Sequence of protein 1:
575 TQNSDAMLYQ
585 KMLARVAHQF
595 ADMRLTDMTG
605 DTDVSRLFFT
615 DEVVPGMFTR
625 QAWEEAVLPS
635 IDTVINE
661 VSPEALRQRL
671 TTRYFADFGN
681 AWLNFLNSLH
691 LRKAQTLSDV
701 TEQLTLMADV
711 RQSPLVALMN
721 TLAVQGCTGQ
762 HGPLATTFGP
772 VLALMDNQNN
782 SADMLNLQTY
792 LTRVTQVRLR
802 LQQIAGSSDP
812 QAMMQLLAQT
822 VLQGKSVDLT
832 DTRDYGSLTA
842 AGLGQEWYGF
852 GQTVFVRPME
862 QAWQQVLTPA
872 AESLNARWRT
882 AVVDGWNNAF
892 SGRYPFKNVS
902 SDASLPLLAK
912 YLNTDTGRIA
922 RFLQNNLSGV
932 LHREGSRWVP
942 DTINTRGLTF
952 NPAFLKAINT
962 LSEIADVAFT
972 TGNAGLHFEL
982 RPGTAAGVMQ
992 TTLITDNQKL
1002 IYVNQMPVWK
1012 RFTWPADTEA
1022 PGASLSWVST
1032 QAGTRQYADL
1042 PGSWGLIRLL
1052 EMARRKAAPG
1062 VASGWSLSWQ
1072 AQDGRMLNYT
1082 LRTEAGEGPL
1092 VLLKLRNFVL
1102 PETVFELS

These two protein chains interact to form a complex.

Sequence of protein 2:
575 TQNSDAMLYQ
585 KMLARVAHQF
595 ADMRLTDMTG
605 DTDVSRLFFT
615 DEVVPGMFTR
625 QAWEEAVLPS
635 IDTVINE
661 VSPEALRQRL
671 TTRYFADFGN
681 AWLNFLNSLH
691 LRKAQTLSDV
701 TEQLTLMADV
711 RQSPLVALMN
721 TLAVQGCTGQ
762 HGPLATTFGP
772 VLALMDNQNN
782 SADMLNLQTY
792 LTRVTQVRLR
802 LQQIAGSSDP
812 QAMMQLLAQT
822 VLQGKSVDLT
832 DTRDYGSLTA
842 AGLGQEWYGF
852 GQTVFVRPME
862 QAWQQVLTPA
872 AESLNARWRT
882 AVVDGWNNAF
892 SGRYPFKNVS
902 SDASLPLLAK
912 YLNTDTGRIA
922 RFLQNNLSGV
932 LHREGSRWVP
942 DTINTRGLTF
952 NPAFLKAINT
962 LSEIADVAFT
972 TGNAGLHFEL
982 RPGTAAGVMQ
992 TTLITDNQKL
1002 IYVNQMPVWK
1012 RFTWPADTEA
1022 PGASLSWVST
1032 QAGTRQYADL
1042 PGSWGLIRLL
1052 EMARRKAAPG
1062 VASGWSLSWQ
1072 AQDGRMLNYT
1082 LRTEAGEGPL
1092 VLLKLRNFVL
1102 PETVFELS

Contacts between the two chains:
Residue D810 in protein 1 interacts with residue T943 in protein 2 (closest heavy-atom distance 3.3 Å).
Residue P1022 in protein 1 is in contact with residue R1012 in protein 2 (closest heavy-atom distance 3.5 Å).
Residue T1019 in protein 1 interacts with residue R1012 in protein 2 (closest heavy-atom distance 3.9 Å).
Residue D709 in protein 1 is in contact with residue G845 in protein 2 (closest heavy-atom distance 2.9 Å).
Residue R919 in protein 1 contacts residue D967 in protein 2 (closest heavy-atom distance 3.5 Å).
Residue S808 in protein 1 interacts with residue R947 in protein 2 (closest heavy-atom distance 3.0 Å).
Residue D903 in protein 1 interacts with residue R1083 in protein 2 (closest heavy-atom distance 4.1 Å).
Residue R894 in protein 1 contacts residue E1085 in protein 2 (closest heavy-atom distance 2.5 Å).
Residue R711 in protein 1 contacts residue T768 in protein 2 (closest heavy-atom distance 4.2 Å).
Residue T796 in protein 1 interacts with residue L839 in protein 2 (closest heavy-atom distance 4.0 Å).
Residue A882 in protein 1 is in contact with residue G936 in protein 2 (closest heavy-atom distance 3.4 Å).
Residue M814 in protein 1 contacts residue I944 in protein 2 (closest heavy-atom distance 3.6 Å).
Residue R799 in protein 1 contacts residue A842 in protein 2 (closest heavy-atom distance 3.4 Å).
Residue R919 in protein 1 is in contact with residue G936 in protein 2 (closest heavy-atom distance 3.7 Å).
Residue S902 in protein 1 contacts residue A1063 in protein 2 (closest heavy-atom distance 3.3 Å).
Residue E1020 in protein 1 contacts residue R1012 in protein 2 (closest heavy-atom distance 3.7 Å).
Residue P907 in protein 1 interacts with residue T972 in protein 2 (closest heavy-atom distance 4.4 Å).
Residue D885 in protein 1 contacts residue R938 in protein 2 (closest heavy-atom distance 4.2 Å).
Residue R894 in protein 1 interacts with residue S1064 in protein 2 (closest heavy-atom distance 3.8 Å).
Residue D903 in protein 1 contacts residue E1085 in protein 2 (closest heavy-atom distance 3.2 Å).
Residue D903 in protein 1 is in contact with residue E980 in protein 2 (closest heavy-atom distance 4.1 Å).
Residue R894 in protein 1 contacts residue G1087 in protein 2 (closest heavy-atom distance 3.6 Å).
Residue N778 in protein 1 is in contact with residue N781 in protein 2 (closest heavy-atom distance 4.1 Å).
Residue R711 in protein 1 is in contact with residue E847 in protein 2 (closest heavy-atom distance 3.4 Å).
Residue V710 in protein 1 contacts residue G845 in protein 2 (closest heavy-atom distance 4.4 Å).
Residue Q779 in protein 1 contacts residue N781 in protein 2 (closest heavy-atom distance 2.8 Å).
Residue T881 in protein 1 contacts residue E935 in protein 2 (closest heavy-atom distance 3.9 Å).
Residue N889 in protein 1 is in contact with residue R938 in protein 2 (closest heavy-atom distance 3.4 Å).
Residue S902 in protein 1 is in contact with residue R1083 in protein 2 (closest heavy-atom distance 4.1 Å).
Residue D810 in protein 1 is in contact with residue I944 in protein 2 (closest heavy-atom distance 4.3 Å).
Residue S901 in protein 1 is in contact with residue R1083 in protein 2 (closest heavy-atom distance 2.7 Å).
Residue A813 in protein 1 interacts with residue I944 in protein 2 (closest heavy-atom distance 3.7 Å).
Residue V710 in protein 1 is in contact with residue L844 in protein 2 (closest heavy-atom distance 3.7 Å).
Residue S905 in protein 1 interacts with residue A1086 in protein 2 (closest heavy-atom distance 3.3 Å).
Residue T881 in protein 1 interacts with residue G936 in protein 2 (closest heavy-atom distance 4.5 Å).
Residue L800 in protein 1 is in contact with residue S838 in protein 2 (closest heavy-atom distance 3.3 Å).
Residue T796 in protein 1 is in contact with residue A842 in protein 2 (closest heavy-atom distance 4.4 Å).
Residue Q712 in protein 1 is in contact with residue Q846 in protein 2 (closest heavy-atom distance 4.0 Å).
Residue A783 in protein 1 is in contact with residue S782 in protein 2 (closest heavy-atom distance 4.1 Å).
Residue N780 in protein 1 interacts with residue N781 in protein 2 (closest heavy-atom distance 2.9 Å).
Residue P907 in protein 1 interacts with residue E1085 in protein 2 (closest heavy-atom distance 4.2 Å).
Residue L800 in protein 1 is in contact with residue A842 in protein 2 (closest heavy-atom distance 3.8 Å).
Residue R894 in protein 1 is in contact with residue A1086 in protein 2 (closest heavy-atom distance 3.7 Å).
Residue Q797 in protein 1 is in contact with residue L839 in protein 2 (closest heavy-atom distance 3.7 Å).
Residue S905 in protein 1 is in contact with residue E1085 in protein 2 (closest heavy-atom distance 3.5 Å).
Residue G1043 in protein 1 is in contact with residue E980 in protein 2 (closest heavy-atom distance 4.4 Å).
Residue K911 in protein 1 is in contact with residue T971 in protein 2 (closest heavy-atom distance 4.1 Å).
Residue N778 in protein 1 contacts residue S782 in protein 2 (closest heavy-atom distance 3.3 Å).
Residue L908 in protein 1 contacts residue D967 in protein 2 (closest heavy-atom distance 4.3 Å).
Residue T793 in protein 1 is in contact with residue L839 in protein 2 (closest heavy-atom distance 3.8 Å).
Residue Q712 in protein 1 is in contact with residue G845 in protein 2 (closest heavy-atom distance 3.4 Å).
Residue S902 in protein 1 is in contact with residue S1064 in protein 2 (closest heavy-atom distance 4.1 Å).
Residue L908 in protein 1 is in contact with residue A1086 in protein 2 (closest heavy-atom distance 3.8 Å).
Residue L800 in protein 1 contacts residue L839 in protein 2 (closest heavy-atom distance 4.0 Å).
Residue P1042 in protein 1 contacts residue W1010 in protein 2 (closest heavy-atom distance 4.3 Å).
Residue R711 in protein 1 contacts residue T767 in protein 2 (closest heavy-atom distance 3.3 Å).
Residue D709 in protein 1 is in contact with residue Q846 in protein 2 (closest heavy-atom distance 3.3 Å).
Residue N780 in protein 1 interacts with residue S782 in protein 2 (closest heavy-atom distance 3.3 Å).
Residue L906 in protein 1 is in contact with residue E1085 in protein 2 (closest heavy-atom distance 4.4 Å).
Residue S809 in protein 1 is in contact with residue T943 in protein 2 (closest heavy-atom distance 4.5 Å).